Interface contacts:
Residue M561 in chain B contacts residue L360 in chain A (closest heavy-atom distance 4.9 Å).
Residue N545 in chain B interacts with residue Y327 in chain A (closest heavy-atom distance 4.8 Å).
Residue L464 in chain B is in contact with residue R31 in chain A (closest heavy-atom distance 3.5 Å).
Residue I458 in chain B is in contact with residue L360 in chain A (closest heavy-atom distance 4.6 Å).
Residue T457 in chain B contacts residue H354 in chain A (closest heavy-atom distance 3.8 Å).
Residue H463 in chain B interacts with residue F343 in chain A (closest heavy-atom distance 4.7 Å).
Residue L548 in chain B interacts with residue P328 in chain A (closest heavy-atom distance 4.4 Å).
Residue K560 in chain B is in contact with residue L361 in chain A (closest heavy-atom distance 4.8 Å).
Residue A461 in chain B contacts residue Q351 in chain A (closest heavy-atom distance 3.7 Å).
Residue H463 in chain B interacts with residue V194 in chain A (closest heavy-atom distance 3.8 Å).
Residue I462 in chain B interacts with residue R347 in chain A (closest heavy-atom distance 3.9 Å).
Residue K560 in chain B is in contact with residue E359 in chain A (closest heavy-atom distance 3.6 Å).
Residue A461 in chain B interacts with residue H354 in chain A (closest heavy-atom distance 4.5 Å).
Residue D554 in chain B is in contact with residue R352 in chain A (closest heavy-atom distance 4.4 Å).
Residue I462 in chain B interacts with residue H34 in chain A (closest heavy-atom distance 2.9 Å).
Residue V543 in chain B is in contact with residue D348 in chain A (closest heavy-atom distance 4.3 Å).
Residue V543 in chain B contacts residue Q351 in chain A (closest heavy-atom distance 4.8 Å).
Residue N545 in chain B contacts residue D348 in chain A (closest heavy-atom distance 3.5 Å).
Residue Y536 in chain B interacts with residue L360 in chain A (closest heavy-atom distance 4.5 Å).
Residue N545 in chain B interacts with residue R352 in chain A (closest heavy-atom distance 3.0 Å).
Residue K556 in chain B is in contact with residue L361 in chain A (closest heavy-atom distance 3.1 Å).
Residue D465 in chain B is in contact with residue A32 in chain A (closest heavy-atom distance 4.7 Å).
Residue I462 in chain B interacts with residue F343 in chain A (closest heavy-atom distance 3.6 Å).
Residue P384 in chain B is in contact with residue Y358 in chain A (closest heavy-atom distance 4.3 Å).
Residue A550 in chain B is in contact with residue Y325 in chain A (closest heavy-atom distance 4.0 Å).
Residue L564 in chain B is in contact with residue L360 in chain A (closest heavy-atom distance 3.6 Å).
Residue V543 in chain B is in contact with residue R352 in chain A (closest heavy-atom distance 3.2 Å).
Residue I458 in chain B interacts with residue Y358 in chain A (closest heavy-atom distance 4.0 Å).
Residue I462 in chain B interacts with residue V194 in chain A (closest heavy-atom distance 3.9 Å).
Residue I458 in chain B is in contact with residue L355 in chain A (closest heavy-atom distance 3.5 Å).
Residue L548 in chain B contacts residue R309 in chain A (closest heavy-atom distance 4.9 Å).
Residue K553 in chain B contacts residue Y325 in chain A (closest heavy-atom distance 3.7 Å).
Residue T617 in chain B is in contact with residue E359 in chain A (closest heavy-atom distance 3.5 Å).
Residue L464 in chain B contacts residue H34 in chain A (closest heavy-atom distance 3.8 Å).
Residue A461 in chain B interacts with residue I350 in chain A (closest heavy-atom distance 4.0 Å).
Residue K618 in chain B is in contact with residue E359 in chain A (closest heavy-atom distance 2.8 Å).
Residue A542 in chain B contacts residue Q351 in chain A (closest heavy-atom distance 4.2 Å).
Residue K556 in chain B contacts residue L360 in chain A (closest heavy-atom distance 3.9 Å).
Residue L548 in chain B contacts residue Y327 in chain A (closest heavy-atom distance 4.2 Å).
Residue K553 in chain B contacts residue L361 in chain A (closest heavy-atom distance 3.8 Å).
Residue I462 in chain B interacts with residue C346 in chain A (closest heavy-atom distance 3.8 Å).
Residue E453 in chain B contacts residue Y358 in chain A (closest heavy-atom distance 2.5 Å).
Residue K560 in chain B contacts residue L360 in chain A (closest heavy-atom distance 3.7 Å).
Residue I557 in chain B interacts with residue L360 in chain A (closest heavy-atom distance 3.1 Å).
Residue I458 in chain B contacts residue Q351 in chain A (closest heavy-atom distance 2.7 Å).
Residue I462 in chain B interacts with residue I350 in chain A (closest heavy-atom distance 4.4 Å).
Residue I539 in chain B is in contact with residue L360 in chain A (closest heavy-atom distance 4.6 Å).
Residue T457 in chain B contacts residue Y358 in chain A (closest heavy-atom distance 3.0 Å).
Residue T619 in chain B is in contact with residue Q357 in chain A (closest heavy-atom distance 4.8 Å).
Residue R454 in chain B interacts with residue Y358 in chain A (closest heavy-atom distance 3.7 Å).
Residue I557 in chain B is in contact with residue L355 in chain A (closest heavy-atom distance 3.8 Å).
Residue I458 in chain B contacts residue H354 in chain A (closest heavy-atom distance 4.3 Å).
Residue H463 in chain B interacts with residue D192 in chain A (closest heavy-atom distance 4.1 Å).
Residue T459 in chain B interacts with residue Q351 in chain A (closest heavy-atom distance 4.5 Å).
Residue F616 in chain B contacts residue E359 in chain A (closest heavy-atom distance 3.7 Å).
Residue R454 in chain B is in contact with residue L360 in chain A (closest heavy-atom distance 3.9 Å).
Residue L548 in chain B interacts with residue D345 in chain A (closest heavy-atom distance 4.1 Å).
Residue K618 in chain B is in contact with residue R356 in chain A (closest heavy-atom distance 3.0 Å).
Residue I557 in chain B interacts with residue L361 in chain A (closest heavy-atom distance 3.4 Å).
Residue V543 in chain B is in contact with residue L355 in chain A (closest heavy-atom distance 3.6 Å).

Sequence of chain A:
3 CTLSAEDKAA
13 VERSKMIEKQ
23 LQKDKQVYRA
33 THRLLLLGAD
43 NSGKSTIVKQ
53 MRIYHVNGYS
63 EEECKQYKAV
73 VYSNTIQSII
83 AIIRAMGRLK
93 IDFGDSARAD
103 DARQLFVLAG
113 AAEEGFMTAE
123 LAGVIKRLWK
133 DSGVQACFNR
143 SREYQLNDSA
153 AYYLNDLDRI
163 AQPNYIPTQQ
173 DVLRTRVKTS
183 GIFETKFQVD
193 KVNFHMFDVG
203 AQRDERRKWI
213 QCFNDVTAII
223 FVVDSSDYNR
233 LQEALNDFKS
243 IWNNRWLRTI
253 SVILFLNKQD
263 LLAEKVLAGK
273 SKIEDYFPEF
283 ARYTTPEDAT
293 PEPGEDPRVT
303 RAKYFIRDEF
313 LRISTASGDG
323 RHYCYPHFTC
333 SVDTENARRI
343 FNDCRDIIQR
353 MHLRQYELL

This data describes a binding interaction between two proteins.

Sequence of chain B:
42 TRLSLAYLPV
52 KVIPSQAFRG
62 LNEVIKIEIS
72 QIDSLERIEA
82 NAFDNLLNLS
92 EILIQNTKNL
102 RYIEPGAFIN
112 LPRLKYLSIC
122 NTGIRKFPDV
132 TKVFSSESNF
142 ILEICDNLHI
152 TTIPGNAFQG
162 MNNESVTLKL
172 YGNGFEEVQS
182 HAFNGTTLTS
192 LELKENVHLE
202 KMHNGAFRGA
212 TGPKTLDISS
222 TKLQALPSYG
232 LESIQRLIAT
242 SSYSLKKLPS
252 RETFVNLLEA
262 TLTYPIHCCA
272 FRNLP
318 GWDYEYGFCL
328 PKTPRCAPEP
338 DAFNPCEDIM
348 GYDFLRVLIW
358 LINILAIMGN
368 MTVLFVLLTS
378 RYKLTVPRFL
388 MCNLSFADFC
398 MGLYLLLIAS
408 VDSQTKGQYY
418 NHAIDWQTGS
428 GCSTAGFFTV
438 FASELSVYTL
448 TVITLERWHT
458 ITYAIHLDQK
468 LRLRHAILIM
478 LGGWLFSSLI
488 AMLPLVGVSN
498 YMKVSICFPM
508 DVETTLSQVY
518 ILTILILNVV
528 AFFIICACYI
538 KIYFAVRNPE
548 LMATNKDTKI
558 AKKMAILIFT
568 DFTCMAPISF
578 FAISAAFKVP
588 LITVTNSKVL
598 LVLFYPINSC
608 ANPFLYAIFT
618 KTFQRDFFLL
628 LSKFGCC